Sequence of chain A:
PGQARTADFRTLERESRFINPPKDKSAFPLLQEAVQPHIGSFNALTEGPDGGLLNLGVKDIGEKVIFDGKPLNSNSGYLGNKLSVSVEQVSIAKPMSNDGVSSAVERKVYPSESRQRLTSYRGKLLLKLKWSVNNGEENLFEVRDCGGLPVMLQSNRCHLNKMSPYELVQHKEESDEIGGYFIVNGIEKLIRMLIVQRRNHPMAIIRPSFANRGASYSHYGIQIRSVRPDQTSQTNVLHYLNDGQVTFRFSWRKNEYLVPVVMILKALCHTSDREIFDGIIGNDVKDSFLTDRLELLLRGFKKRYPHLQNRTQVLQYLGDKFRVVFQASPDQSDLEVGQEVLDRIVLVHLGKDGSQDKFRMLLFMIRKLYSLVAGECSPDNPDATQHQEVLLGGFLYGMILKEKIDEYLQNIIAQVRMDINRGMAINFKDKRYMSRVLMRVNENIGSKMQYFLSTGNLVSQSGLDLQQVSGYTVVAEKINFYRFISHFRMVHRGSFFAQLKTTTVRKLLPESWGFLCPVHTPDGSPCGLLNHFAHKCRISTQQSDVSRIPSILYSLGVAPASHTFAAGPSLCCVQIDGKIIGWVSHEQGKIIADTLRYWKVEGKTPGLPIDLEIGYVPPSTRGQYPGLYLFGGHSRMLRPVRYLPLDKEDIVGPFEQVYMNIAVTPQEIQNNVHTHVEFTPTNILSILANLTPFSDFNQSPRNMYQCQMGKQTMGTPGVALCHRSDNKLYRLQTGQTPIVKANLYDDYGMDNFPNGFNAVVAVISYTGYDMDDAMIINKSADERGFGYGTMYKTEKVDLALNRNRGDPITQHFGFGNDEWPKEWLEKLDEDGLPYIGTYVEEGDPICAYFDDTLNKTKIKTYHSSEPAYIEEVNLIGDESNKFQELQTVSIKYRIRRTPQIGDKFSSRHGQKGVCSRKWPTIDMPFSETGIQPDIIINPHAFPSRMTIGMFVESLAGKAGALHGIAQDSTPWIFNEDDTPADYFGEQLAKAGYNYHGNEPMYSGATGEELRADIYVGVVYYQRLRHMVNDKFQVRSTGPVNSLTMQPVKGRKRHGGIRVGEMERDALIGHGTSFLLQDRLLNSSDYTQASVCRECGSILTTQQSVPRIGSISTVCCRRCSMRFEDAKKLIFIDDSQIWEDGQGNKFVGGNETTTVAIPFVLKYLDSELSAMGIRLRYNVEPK

Residue-level contacts at the interface:
Residue D1025 in chain A is in contact with residue R277 in chain B (closest heavy-atom distance 2.7 Å).
Residue G1019 in chain A contacts residue N65 in chain B (closest heavy-atom distance 3.4 Å).
Residue G1004 in chain A contacts residue T274 in chain B (closest heavy-atom distance 3.8 Å).
Residue G1016 in chain A interacts with residue R68 in chain B (closest heavy-atom distance 3.6 Å).
Residue E1021 in chain A contacts residue R293 in chain B (closest heavy-atom distance 3.0 Å).
Residue R908 in chain A interacts with residue E95 in chain B (closest heavy-atom distance 3.5 Å).
Residue N1006 in chain A interacts with residue S276 in chain B (closest heavy-atom distance 3.2 Å).
Residue Y1014 in chain A interacts with residue R293 in chain B (closest heavy-atom distance 3.3 Å).
Residue E940 in chain A contacts residue R228 in chain B (closest heavy-atom distance 3.4 Å).
Residue N27 in chain A interacts with residue T151 in chain B (closest heavy-atom distance 3.4 Å).
Residue Y1014 in chain A contacts residue R228 in chain B (closest heavy-atom distance 3.4 Å).
Residue R906 in chain A interacts with residue Q93 in chain B (closest heavy-atom distance 3.8 Å).
Residue I934 in chain A interacts with residue R69 in chain B (closest heavy-atom distance 3.4 Å).
Residue E1020 in chain A is in contact with residue T61 in chain B (closest heavy-atom distance 3.5 Å).
Residue Q745 in chain A contacts residue V96 in chain B (closest heavy-atom distance 3.8 Å).
Residue K791 in chain A is in contact with residue D215 in chain B (closest heavy-atom distance 3.3 Å).
Residue D935 in chain A contacts residue R69 in chain B (closest heavy-atom distance 2.4 Å).
Residue Y800 in chain A is in contact with residue V96 in chain B (closest heavy-atom distance 3.7 Å).
Residue R796 in chain A is in contact with residue A217 in chain B (closest heavy-atom distance 3.7 Å).
Residue I934 in chain A is in contact with residue I72 in chain B (closest heavy-atom distance 3.6 Å).
Residue I934 in chain A interacts with residue S73 in chain B (closest heavy-atom distance 3.6 Å).
Residue G1016 in chain A is in contact with residue R69 in chain B (closest heavy-atom distance 3.1 Å).
Residue Y1014 in chain A is in contact with residue L229 in chain B (closest heavy-atom distance 2.9 Å).
Residue Q944 in chain A is in contact with residue R68 in chain B (closest heavy-atom distance 3.7 Å).
Residue E940 in chain A is in contact with residue R293 in chain B (closest heavy-atom distance 2.7 Å).
Residue I934 in chain A contacts residue R68 in chain B (closest heavy-atom distance 3.2 Å).
Residue A1017 in chain A interacts with residue N65 in chain B (closest heavy-atom distance 3.1 Å).
Residue T1018 in chain A is in contact with residue T61 in chain B (closest heavy-atom distance 3.6 Å).
Residue E795 in chain A contacts residue H99 in chain B (closest heavy-atom distance 3.0 Å).
Residue E940 in chain A contacts residue V275 in chain B (closest heavy-atom distance 4.0 Å).
Residue R796 in chain A is in contact with residue L103 in chain B (closest heavy-atom distance 3.8 Å).
Residue P1012 in chain A interacts with residue R293 in chain B (closest heavy-atom distance 3.6 Å).
Residue G1016 in chain A interacts with residue N65 in chain B (closest heavy-atom distance 3.2 Å).
Residue T1018 in chain A interacts with residue N65 in chain B (closest heavy-atom distance 3.6 Å).
Residue R906 in chain A is in contact with residue E95 in chain B (closest heavy-atom distance 2.9 Å).
Residue Y1007 in chain A contacts residue E278 in chain B (closest heavy-atom distance 3.9 Å).
Residue F938 in chain A interacts with residue S226 in chain B (closest heavy-atom distance 3.1 Å).
Residue G942 in chain A interacts with residue T224 in chain B (closest heavy-atom distance 3.8 Å).
Residue Q745 in chain A interacts with residue Q93 in chain B (closest heavy-atom distance 3.0 Å).
Residue G942 in chain A contacts residue S226 in chain B (closest heavy-atom distance 3.6 Å).
Residue G1019 in chain A contacts residue Y227 in chain B (closest heavy-atom distance 2.6 Å).
Residue S792 in chain A is in contact with residue A217 in chain B (closest heavy-atom distance 3.6 Å).
Residue Y1007 in chain A contacts residue R281 in chain B (closest heavy-atom distance 3.4 Å).
Residue T802 in chain A contacts residue Q93 in chain B (closest heavy-atom distance 3.4 Å).
Residue E1021 in chain A is in contact with residue R295 in chain B (closest heavy-atom distance 2.8 Å).
Residue A1001 in chain A contacts residue E278 in chain B (closest heavy-atom distance 4.0 Å).
Residue Y800 in chain A contacts residue E95 in chain B (closest heavy-atom distance 3.5 Å).
Residue Y1014 in chain A is in contact with residue Y227 in chain B (closest heavy-atom distance 3.9 Å).
Residue R743 in chain A contacts residue Q93 in chain B (closest heavy-atom distance 3.8 Å).
Residue K791 in chain A interacts with residue G214 in chain B (closest heavy-atom distance 2.9 Å).
Residue G797 in chain A is in contact with residue H99 in chain B (closest heavy-atom distance 3.6 Å).
Residue G1019 in chain A is in contact with residue T61 in chain B (closest heavy-atom distance 3.5 Å).
Residue Y804 in chain A interacts with residue Q93 in chain B (closest heavy-atom distance 3.6 Å).
Residue R796 in chain A contacts residue H99 in chain B (closest heavy-atom distance 3.8 Å).
Residue E795 in chain A contacts residue D215 in chain B (closest heavy-atom distance 3.5 Å).
Residue F938 in chain A is in contact with residue Y227 in chain B (closest heavy-atom distance 3.8 Å).
Residue F938 in chain A contacts residue R68 in chain B (closest heavy-atom distance 3.3 Å).
Residue E795 in chain A contacts residue H216 in chain B (closest heavy-atom distance 3.2 Å).
Residue E795 in chain A is in contact with residue A217 in chain B (closest heavy-atom distance 3.1 Å).
Residue E940 in chain A contacts residue L229 in chain B (closest heavy-atom distance 4.0 Å).

Sequence of chain B:
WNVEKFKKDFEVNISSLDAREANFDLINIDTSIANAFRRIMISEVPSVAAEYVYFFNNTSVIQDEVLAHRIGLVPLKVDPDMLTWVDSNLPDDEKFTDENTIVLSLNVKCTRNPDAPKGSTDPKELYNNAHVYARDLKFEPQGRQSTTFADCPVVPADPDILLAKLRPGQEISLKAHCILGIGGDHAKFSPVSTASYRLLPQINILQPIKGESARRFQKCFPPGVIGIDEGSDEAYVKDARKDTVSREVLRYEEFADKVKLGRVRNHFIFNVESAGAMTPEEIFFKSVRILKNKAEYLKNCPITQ

The following describes two proteins that form a bound complex.